Sequence of the first protein:
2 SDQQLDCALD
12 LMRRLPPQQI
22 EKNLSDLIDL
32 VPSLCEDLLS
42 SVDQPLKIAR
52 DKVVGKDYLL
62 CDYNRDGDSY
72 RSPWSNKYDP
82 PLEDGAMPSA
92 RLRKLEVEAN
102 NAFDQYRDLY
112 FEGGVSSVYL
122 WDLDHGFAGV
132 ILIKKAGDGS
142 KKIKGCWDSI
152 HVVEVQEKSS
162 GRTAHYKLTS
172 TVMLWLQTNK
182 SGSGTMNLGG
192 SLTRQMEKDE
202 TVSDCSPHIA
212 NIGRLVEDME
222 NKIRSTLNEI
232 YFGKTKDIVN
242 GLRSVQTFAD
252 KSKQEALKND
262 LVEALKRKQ

Sequence of the second protein:
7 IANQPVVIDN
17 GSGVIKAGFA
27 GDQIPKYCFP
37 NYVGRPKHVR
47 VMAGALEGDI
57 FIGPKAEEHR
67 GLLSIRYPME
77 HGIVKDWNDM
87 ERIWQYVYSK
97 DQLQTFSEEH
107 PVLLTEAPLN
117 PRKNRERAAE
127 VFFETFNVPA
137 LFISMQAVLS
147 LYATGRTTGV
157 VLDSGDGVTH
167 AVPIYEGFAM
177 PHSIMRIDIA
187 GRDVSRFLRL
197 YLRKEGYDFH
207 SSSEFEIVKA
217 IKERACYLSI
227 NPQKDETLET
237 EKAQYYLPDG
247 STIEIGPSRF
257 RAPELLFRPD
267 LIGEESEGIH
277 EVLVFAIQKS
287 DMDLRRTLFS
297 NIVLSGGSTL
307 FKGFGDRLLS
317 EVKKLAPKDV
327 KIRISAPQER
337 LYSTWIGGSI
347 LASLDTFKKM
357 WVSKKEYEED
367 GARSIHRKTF

Contacts between the two chains:
Residue F281 in the second protein interacts with residue E230 in the first protein (closest heavy-atom distance 4.6 Å).
Residue E273 in the second protein is in contact with residue S226 in the first protein (closest heavy-atom distance 4.6 Å).
Residue H178 in the second protein is in contact with residue D238 in the first protein (closest heavy-atom distance 4.8 Å).

This data describes a binding interaction between two proteins.